The following describes two proteins that form a bound complex.

Sequence of protein 2:
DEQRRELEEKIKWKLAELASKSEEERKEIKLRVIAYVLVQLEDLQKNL

Residue-level contacts at the interface:
Residue V43 in protein 1 interacts with residue Y42 in protein 2 (closest heavy-atom distance 3.6 Å).
Residue A41 in protein 1 is in contact with residue I17 in protein 2 (closest heavy-atom distance 3.9 Å).
Residue L44 in protein 1 is in contact with residue L24 in protein 2 (closest heavy-atom distance 3.7 Å).
Residue E48 in protein 1 is in contact with residue E23 in protein 2 (closest heavy-atom distance 4.4 Å).
Residue Q9 in protein 1 interacts with residue N53 in protein 2 (closest heavy-atom distance 4.6 Å).
Residue E48 in protein 1 interacts with residue K20 in protein 2 (closest heavy-atom distance 2.3 Å).
Residue I17 in protein 1 interacts with residue L47 in protein 2 (closest heavy-atom distance 4.9 Å).
Residue I40 in protein 1 is in contact with residue I35 in protein 2 (closest heavy-atom distance 4.4 Å).
Residue L44 in protein 1 interacts with residue I35 in protein 2 (closest heavy-atom distance 3.7 Å).
Residue D7 in protein 1 interacts with residue L54 in protein 2 (closest heavy-atom distance 3.4 Å).
Residue Q9 in protein 1 is in contact with residue L54 in protein 2 (closest heavy-atom distance 3.8 Å).
Residue V45 in protein 1 is in contact with residue K16 in protein 2 (closest heavy-atom distance 3.7 Å).
Residue A41 in protein 1 interacts with residue L21 in protein 2 (closest heavy-atom distance 3.7 Å).
Residue D49 in protein 1 interacts with residue K16 in protein 2 (closest heavy-atom distance 2.9 Å).
Residue I40 in protein 1 contacts residue V39 in protein 2 (closest heavy-atom distance 4.2 Å).
Residue R38 in protein 1 contacts residue L21 in protein 2 (closest heavy-atom distance 4.8 Å).
Residue Q46 in protein 1 is in contact with residue Y42 in protein 2 (closest heavy-atom distance 3.7 Å).
Residue Y42 in protein 1 interacts with residue L13 in protein 2 (closest heavy-atom distance 4.2 Å).
Residue V45 in protein 1 contacts residue L13 in protein 2 (closest heavy-atom distance 4.7 Å).
Residue A41 in protein 1 interacts with residue L24 in protein 2 (closest heavy-atom distance 4.3 Å).
Residue L47 in protein 1 contacts residue R38 in protein 2 (closest heavy-atom distance 3.5 Å).
Residue L44 in protein 1 is in contact with residue V39 in protein 2 (closest heavy-atom distance 3.8 Å).
Residue L13 in protein 1 interacts with residue L47 in protein 2 (closest heavy-atom distance 4.1 Å).
Residue L37 in protein 1 is in contact with residue L21 in protein 2 (closest heavy-atom distance 3.7 Å).
Residue L50 in protein 1 interacts with residue Y42 in protein 2 (closest heavy-atom distance 3.1 Å).
Residue V45 in protein 1 interacts with residue I17 in protein 2 (closest heavy-atom distance 4.4 Å).
Residue V39 in protein 1 interacts with residue V39 in protein 2 (closest heavy-atom distance 5.0 Å).
Residue R38 in protein 1 contacts residue I17 in protein 2 (closest heavy-atom distance 4.0 Å).
Residue L13 in protein 1 is in contact with residue L50 in protein 2 (closest heavy-atom distance 4.3 Å).
Residue V43 in protein 1 interacts with residue V39 in protein 2 (closest heavy-atom distance 3.9 Å).
Residue Q46 in protein 1 contacts residue Q46 in protein 2 (closest heavy-atom distance 3.0 Å).
Residue V43 in protein 1 interacts with residue V43 in protein 2 (closest heavy-atom distance 3.7 Å).
Residue L44 in protein 1 contacts residue K20 in protein 2 (closest heavy-atom distance 3.8 Å).
Residue Y42 in protein 1 contacts residue I17 in protein 2 (closest heavy-atom distance 4.2 Å).
Residue I40 in protein 1 contacts residue K36 in protein 2 (closest heavy-atom distance 3.4 Å).
Residue I40 in protein 1 interacts with residue L24 in protein 2 (closest heavy-atom distance 4.0 Å).
Residue L47 in protein 1 is in contact with residue Y42 in protein 2 (closest heavy-atom distance 3.5 Å).
Residue V45 in protein 1 contacts residue K20 in protein 2 (closest heavy-atom distance 4.0 Å).
Residue A41 in protein 1 contacts residue K20 in protein 2 (closest heavy-atom distance 3.6 Å).
Residue L37 in protein 1 contacts residue L24 in protein 2 (closest heavy-atom distance 4.6 Å).
Residue R10 in protein 1 interacts with residue L54 in protein 2 (closest heavy-atom distance 4.2 Å).
Residue R38 in protein 1 contacts residue E14 in protein 2 (closest heavy-atom distance 2.7 Å).

Sequence of protein 1:
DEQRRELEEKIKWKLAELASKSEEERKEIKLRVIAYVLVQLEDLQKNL